These two protein chains interact to form a complex.

Sequence of the second protein:
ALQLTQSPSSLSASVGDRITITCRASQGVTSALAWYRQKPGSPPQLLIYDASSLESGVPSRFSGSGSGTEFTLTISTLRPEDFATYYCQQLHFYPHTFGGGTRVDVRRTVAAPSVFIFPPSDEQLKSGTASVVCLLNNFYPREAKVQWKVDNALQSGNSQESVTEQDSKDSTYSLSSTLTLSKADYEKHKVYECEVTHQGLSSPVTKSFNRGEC

Sequence of the first protein:
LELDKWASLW

Contacts between the two chains:
Residue F93 in the second protein contacts residue L3 in the first protein (closest heavy-atom distance 4.0 Å).
Residue Q27 in the second protein contacts residue L1 in the first protein (closest heavy-atom distance 4.2 Å).
Residue H92 in the second protein contacts residue L3 in the first protein (closest heavy-atom distance 3.4 Å).
Residue F93 in the second protein is in contact with residue L1 in the first protein (closest heavy-atom distance 4.0 Å).
Residue H92 in the second protein interacts with residue A7 in the first protein (closest heavy-atom distance 3.6 Å).
Residue L91 in the second protein contacts residue D4 in the first protein (closest heavy-atom distance 2.8 Å).
Residue H92 in the second protein contacts residue D4 in the first protein (closest heavy-atom distance 2.8 Å).
Residue H92 in the second protein is in contact with residue E2 in the first protein (closest heavy-atom distance 4.8 Å).
Residue L2 in the second protein contacts residue L1 in the first protein (closest heavy-atom distance 3.9 Å).
Residue H96 in the second protein contacts residue D4 in the first protein (closest heavy-atom distance 3.2 Å).
Residue Y94 in the second protein is in contact with residue L3 in the first protein (closest heavy-atom distance 3.4 Å).
Residue F93 in the second protein is in contact with residue D4 in the first protein (closest heavy-atom distance 4.1 Å).
Residue Y94 in the second protein contacts residue L1 in the first protein (closest heavy-atom distance 4.1 Å).
Residue Y94 in the second protein interacts with residue E2 in the first protein (closest heavy-atom distance 3.4 Å).
Residue Y94 in the second protein interacts with residue D4 in the first protein (closest heavy-atom distance 3.6 Å).
Residue Y94 in the second protein interacts with residue K5 in the first protein (closest heavy-atom distance 3.4 Å).
Residue F93 in the second protein interacts with residue E2 in the first protein (closest heavy-atom distance 3.3 Å).
Residue A1 in the second protein interacts with residue L1 in the first protein (closest heavy-atom distance 4.7 Å).